Contacts between the two chains:
Residue W202 in the second protein contacts residue G10 in the first protein (closest heavy-atom distance 4.0 Å).
Residue R832 in the second protein interacts with residue G6 in the first protein (closest heavy-atom distance 4.8 Å).
Residue N748 in the second protein is in contact with residue G1 in the first protein (closest heavy-atom distance 3.2 Å).
Residue Y754 in the second protein contacts residue G1 in the first protein (closest heavy-atom distance 4.8 Å).
Residue L120 in the second protein is in contact with residue G5 in the first protein (closest heavy-atom distance 5.0 Å).
Residue F839 in the second protein interacts with residue G9 in the first protein (closest heavy-atom distance 4.1 Å).
Residue Y363 in the second protein contacts residue G9 in the first protein (closest heavy-atom distance 3.8 Å).
Residue F616 in the second protein contacts residue G4 in the first protein (closest heavy-atom distance 3.4 Å).
Residue R613 in the second protein contacts residue G2 in the first protein (closest heavy-atom distance 4.4 Å).
Residue R613 in the second protein contacts residue G3 in the first protein (closest heavy-atom distance 4.0 Å).
Residue T743 in the second protein is in contact with residue G1 in the first protein (closest heavy-atom distance 3.6 Å).
Residue F616 in the second protein is in contact with residue G6 in the first protein (closest heavy-atom distance 4.3 Å).
Residue N748 in the second protein is in contact with residue G2 in the first protein (closest heavy-atom distance 3.2 Å).
Residue L747 in the second protein contacts residue G2 in the first protein (closest heavy-atom distance 4.5 Å).
Residue E210 in the second protein is in contact with residue G9 in the first protein (closest heavy-atom distance 4.4 Å).
Residue F616 in the second protein interacts with residue G5 in the first protein (closest heavy-atom distance 3.7 Å).
Residue Q326 in the second protein interacts with residue G6 in the first protein (closest heavy-atom distance 3.1 Å).
Residue L747 in the second protein contacts residue G4 in the first protein (closest heavy-atom distance 5.0 Å).
Residue N211 in the second protein is in contact with residue G9 in the first protein (closest heavy-atom distance 2.8 Å).
Residue N211 in the second protein interacts with residue G10 in the first protein (closest heavy-atom distance 4.4 Å).
Residue G746 in the second protein contacts residue G2 in the first protein (closest heavy-atom distance 3.6 Å).
Residue E210 in the second protein is in contact with residue G10 in the first protein (closest heavy-atom distance 3.5 Å).
Residue L120 in the second protein interacts with residue G4 in the first protein (closest heavy-atom distance 3.7 Å).
Residue G746 in the second protein is in contact with residue G1 in the first protein (closest heavy-atom distance 3.4 Å).
Residue G746 in the second protein is in contact with residue G3 in the first protein (closest heavy-atom distance 3.4 Å).
Residue W202 in the second protein interacts with residue G9 in the first protein (closest heavy-atom distance 4.2 Å).
Residue Y363 in the second protein interacts with residue G10 in the first protein (closest heavy-atom distance 4.2 Å).
Residue N748 in the second protein contacts residue G3 in the first protein (closest heavy-atom distance 2.7 Å).
Residue L120 in the second protein interacts with residue G3 in the first protein (closest heavy-atom distance 3.9 Å).
Residue L747 in the second protein contacts residue G1 in the first protein (closest heavy-atom distance 3.5 Å).
Residue N748 in the second protein interacts with residue G4 in the first protein (closest heavy-atom distance 4.7 Å).
Residue N121 in the second protein is in contact with residue G4 in the first protein (closest heavy-atom distance 4.9 Å).
Residue Y967 in the second protein is in contact with residue G5 in the first protein (closest heavy-atom distance 4.3 Å).
Residue L747 in the second protein interacts with residue G3 in the first protein (closest heavy-atom distance 3.4 Å).
Residue S752 in the second protein contacts residue G1 in the first protein (closest heavy-atom distance 3.7 Å).
Residue Q326 in the second protein contacts residue G5 in the first protein (closest heavy-atom distance 3.0 Å).
Residue F839 in the second protein contacts residue G8 in the first protein (closest heavy-atom distance 3.7 Å).
Residue Q326 in the second protein is in contact with residue G4 in the first protein (closest heavy-atom distance 3.2 Å).

Sequence of the second protein:
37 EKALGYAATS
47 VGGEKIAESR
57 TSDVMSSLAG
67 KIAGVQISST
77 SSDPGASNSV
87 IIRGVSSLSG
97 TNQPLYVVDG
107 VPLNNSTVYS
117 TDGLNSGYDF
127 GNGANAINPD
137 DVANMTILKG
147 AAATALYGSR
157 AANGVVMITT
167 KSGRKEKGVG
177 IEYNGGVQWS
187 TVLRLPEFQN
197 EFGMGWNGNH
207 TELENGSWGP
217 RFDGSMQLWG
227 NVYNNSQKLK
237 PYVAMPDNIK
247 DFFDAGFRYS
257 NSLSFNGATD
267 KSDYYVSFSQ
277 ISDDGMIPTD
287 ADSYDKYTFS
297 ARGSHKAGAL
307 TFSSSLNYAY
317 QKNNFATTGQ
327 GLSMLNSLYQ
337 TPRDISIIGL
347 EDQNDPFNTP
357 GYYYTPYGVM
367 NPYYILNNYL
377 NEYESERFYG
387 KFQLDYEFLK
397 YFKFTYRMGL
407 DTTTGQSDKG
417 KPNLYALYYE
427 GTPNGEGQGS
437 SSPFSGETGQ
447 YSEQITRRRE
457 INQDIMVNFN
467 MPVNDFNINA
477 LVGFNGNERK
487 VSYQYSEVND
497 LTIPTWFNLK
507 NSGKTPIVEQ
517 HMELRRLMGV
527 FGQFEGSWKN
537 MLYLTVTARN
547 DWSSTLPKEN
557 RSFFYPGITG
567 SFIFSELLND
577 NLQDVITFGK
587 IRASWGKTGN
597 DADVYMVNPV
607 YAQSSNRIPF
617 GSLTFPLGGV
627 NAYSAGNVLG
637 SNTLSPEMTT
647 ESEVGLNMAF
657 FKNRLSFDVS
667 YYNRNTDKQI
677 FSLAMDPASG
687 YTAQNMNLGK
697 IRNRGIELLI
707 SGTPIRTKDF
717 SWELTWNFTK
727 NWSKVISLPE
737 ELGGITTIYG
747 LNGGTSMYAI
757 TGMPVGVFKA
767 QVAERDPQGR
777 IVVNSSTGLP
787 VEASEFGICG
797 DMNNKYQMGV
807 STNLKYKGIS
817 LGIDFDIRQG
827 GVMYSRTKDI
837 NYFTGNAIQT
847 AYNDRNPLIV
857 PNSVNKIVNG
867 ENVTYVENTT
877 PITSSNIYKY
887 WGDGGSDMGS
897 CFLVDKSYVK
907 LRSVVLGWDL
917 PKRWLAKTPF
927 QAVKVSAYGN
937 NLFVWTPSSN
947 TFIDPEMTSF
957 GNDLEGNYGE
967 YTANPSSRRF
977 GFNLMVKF

Sequence of the first protein:
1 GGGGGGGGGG

This data describes a binding interaction between two proteins.